Sequence of the second protein:
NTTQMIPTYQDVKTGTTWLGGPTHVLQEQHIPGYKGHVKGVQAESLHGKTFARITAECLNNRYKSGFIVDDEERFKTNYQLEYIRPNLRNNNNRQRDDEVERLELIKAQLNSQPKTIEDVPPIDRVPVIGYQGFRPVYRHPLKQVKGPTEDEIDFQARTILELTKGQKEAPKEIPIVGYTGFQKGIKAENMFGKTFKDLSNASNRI

These two protein chains interact to form a complex.

Residue-level contacts at the interface:
Residue N18 in the first protein interacts with residue Y80 in the second protein (closest heavy-atom distance 3.5 Å).
Residue R84 in the first protein contacts residue I188 in the second protein (closest heavy-atom distance 3.5 Å).
Residue Y282 in the first protein is in contact with residue P23 in the second protein (closest heavy-atom distance 4.1 Å).
Residue I219 in the first protein contacts residue K50 in the second protein (closest heavy-atom distance 4.0 Å).
Residue Y282 in the first protein interacts with residue G22 in the second protein (closest heavy-atom distance 3.9 Å).
Residue Y83 in the first protein interacts with residue Y80 in the second protein (closest heavy-atom distance 3.9 Å).
Residue N226 in the first protein interacts with residue G49 in the second protein (closest heavy-atom distance 4.0 Å).
Residue R79 in the first protein interacts with residue Y191 in the second protein (closest heavy-atom distance 3.7 Å).
Residue Q85 in the first protein contacts residue I188 in the second protein (closest heavy-atom distance 3.4 Å).
Residue T225 in the first protein is in contact with residue Y84 in the second protein (closest heavy-atom distance 4.2 Å).
Residue A19 in the first protein contacts residue Y84 in the second protein (closest heavy-atom distance 3.9 Å).
Residue E220 in the first protein is in contact with residue V42 in the second protein (closest heavy-atom distance 4.1 Å).
Residue G81 in the first protein interacts with residue Y80 in the second protein (closest heavy-atom distance 3.3 Å).
Residue D33 in the first protein contacts residue N105 in the second protein (closest heavy-atom distance 4.1 Å).
Residue I219 in the first protein contacts residue T51 in the second protein (closest heavy-atom distance 3.5 Å).
Residue E77 in the first protein interacts with residue T78 in the second protein (closest heavy-atom distance 4.1 Å).
Residue R84 in the first protein is in contact with residue E185 in the second protein (closest heavy-atom distance 3.1 Å).
Residue E279 in the first protein is in contact with residue I32 in the second protein (closest heavy-atom distance 3.5 Å).
Residue D76 in the first protein contacts residue G193 in the second protein (closest heavy-atom distance 4.1 Å).
Residue R84 in the first protein interacts with residue P187 in the second protein (closest heavy-atom distance 3.6 Å).
Residue D218 in the first protein interacts with residue P33 in the second protein (closest heavy-atom distance 3.1 Å).
Residue P89 in the first protein interacts with residue V189 in the second protein (closest heavy-atom distance 3.8 Å).
Residue R229 in the first protein interacts with residue E83 in the second protein (closest heavy-atom distance 4.2 Å).
Residue P89 in the first protein is in contact with residue I188 in the second protein (closest heavy-atom distance 3.6 Å).
Residue R84 in the first protein contacts residue I186 in the second protein (closest heavy-atom distance 3.1 Å).
Residue R229 in the first protein interacts with residue Y84 in the second protein (closest heavy-atom distance 3.2 Å).
Residue E77 in the first protein is in contact with residue Q81 in the second protein (closest heavy-atom distance 3.4 Å).
Residue L217 in the first protein interacts with residue T51 in the second protein (closest heavy-atom distance 3.3 Å).
Residue P364 in the first protein interacts with residue R90 in the second protein (closest heavy-atom distance 3.2 Å).
Residue T80 in the first protein interacts with residue Y191 in the second protein (closest heavy-atom distance 3.1 Å).
Residue D76 in the first protein contacts residue Y191 in the second protein (closest heavy-atom distance 3.3 Å).
Residue D218 in the first protein interacts with residue F52 in the second protein (closest heavy-atom distance 3.9 Å).
Residue Y282 in the first protein interacts with residue W19 in the second protein (closest heavy-atom distance 3.0 Å).
Residue D76 in the first protein interacts with residue T192 in the second protein (closest heavy-atom distance 3.0 Å).
Residue T82 in the first protein interacts with residue R86 in the second protein (closest heavy-atom distance 2.7 Å).
Residue G366 in the first protein interacts with residue R54 in the second protein (closest heavy-atom distance 4.0 Å).
Residue R221 in the first protein contacts residue L47 in the second protein (closest heavy-atom distance 3.1 Å).
Residue R221 in the first protein is in contact with residue H48 in the second protein (closest heavy-atom distance 3.9 Å).
Residue T225 in the first protein interacts with residue E83 in the second protein (closest heavy-atom distance 2.5 Å).
Residue E279 in the first protein contacts residue A53 in the second protein (closest heavy-atom distance 3.2 Å).
Residue E279 in the first protein contacts residue P33 in the second protein (closest heavy-atom distance 2.7 Å).
Residue T82 in the first protein contacts residue Y80 in the second protein (closest heavy-atom distance 3.3 Å).
Residue D367 in the first protein contacts residue K50 in the second protein (closest heavy-atom distance 4.2 Å).
Residue E279 in the first protein interacts with residue T51 in the second protein (closest heavy-atom distance 4.1 Å).
Residue E77 in the first protein contacts residue Y80 in the second protein (closest heavy-atom distance 2.8 Å).
Residue G81 in the first protein is in contact with residue Q81 in the second protein (closest heavy-atom distance 4.2 Å).
Residue D218 in the first protein interacts with residue G34 in the second protein (closest heavy-atom distance 4.2 Å).
Residue D76 in the first protein is in contact with residue G190 in the second protein (closest heavy-atom distance 3.1 Å).
Residue V362 in the first protein interacts with residue L20 in the second protein (closest heavy-atom distance 3.4 Å).
Residue N18 in the first protein contacts residue Y84 in the second protein (closest heavy-atom distance 3.6 Å).
Residue D367 in the first protein interacts with residue T51 in the second protein (closest heavy-atom distance 4.2 Å).
Residue D218 in the first protein contacts residue T51 in the second protein (closest heavy-atom distance 4.0 Å).
Residue E22 in the first protein contacts residue Y84 in the second protein (closest heavy-atom distance 3.0 Å).
Residue R79 in the first protein contacts residue G190 in the second protein (closest heavy-atom distance 2.7 Å).
Residue V78 in the first protein contacts residue Y80 in the second protein (closest heavy-atom distance 4.2 Å).
Residue A278 in the first protein contacts residue G22 in the second protein (closest heavy-atom distance 3.9 Å).
Residue R79 in the first protein contacts residue T192 in the second protein (closest heavy-atom distance 4.1 Å).
Residue I219 in the first protein is in contact with residue G49 in the second protein (closest heavy-atom distance 3.5 Å).
Residue R221 in the first protein is in contact with residue G49 in the second protein (closest heavy-atom distance 3.2 Å).
Residue T82 in the first protein is in contact with residue Y84 in the second protein (closest heavy-atom distance 3.5 Å).

Sequence of the first protein:
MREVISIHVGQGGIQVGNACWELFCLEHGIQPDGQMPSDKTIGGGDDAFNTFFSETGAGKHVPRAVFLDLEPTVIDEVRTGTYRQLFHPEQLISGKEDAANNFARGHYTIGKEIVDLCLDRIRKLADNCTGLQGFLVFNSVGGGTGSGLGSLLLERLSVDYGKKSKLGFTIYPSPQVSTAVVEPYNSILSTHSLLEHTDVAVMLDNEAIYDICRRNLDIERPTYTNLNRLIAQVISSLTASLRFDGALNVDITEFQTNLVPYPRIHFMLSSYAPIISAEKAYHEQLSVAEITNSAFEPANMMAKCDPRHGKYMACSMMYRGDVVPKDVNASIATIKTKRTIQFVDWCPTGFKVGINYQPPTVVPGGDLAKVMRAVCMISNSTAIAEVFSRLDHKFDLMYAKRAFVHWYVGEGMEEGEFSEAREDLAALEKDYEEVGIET